Sequence of the first protein:
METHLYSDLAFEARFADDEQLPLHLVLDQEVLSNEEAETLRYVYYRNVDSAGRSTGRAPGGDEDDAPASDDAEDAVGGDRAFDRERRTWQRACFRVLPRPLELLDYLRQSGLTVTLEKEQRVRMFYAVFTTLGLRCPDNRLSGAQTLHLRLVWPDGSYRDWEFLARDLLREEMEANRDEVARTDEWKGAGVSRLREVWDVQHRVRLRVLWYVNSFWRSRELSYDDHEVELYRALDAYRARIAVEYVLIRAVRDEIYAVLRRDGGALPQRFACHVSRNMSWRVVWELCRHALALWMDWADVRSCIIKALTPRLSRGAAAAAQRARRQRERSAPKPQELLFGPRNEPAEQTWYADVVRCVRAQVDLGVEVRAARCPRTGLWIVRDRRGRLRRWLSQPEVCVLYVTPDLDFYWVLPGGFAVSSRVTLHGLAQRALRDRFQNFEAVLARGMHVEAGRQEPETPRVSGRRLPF

Interface contacts:
Residue P387 in the first protein is in contact with residue V23 in the second protein (closest heavy-atom distance 3.7 Å).
Residue F539 in the first protein interacts with residue L24 in the second protein (closest heavy-atom distance 3.6 Å).
Residue D319 in the first protein is in contact with residue R59 in the second protein (closest heavy-atom distance 3.4 Å).
Residue R372 in the first protein is in contact with residue M42 in the second protein (closest heavy-atom distance 2.8 Å).
Residue L501 in the first protein is in contact with residue E20 in the second protein (closest heavy-atom distance 4.1 Å).
Residue G384 in the first protein is in contact with residue L24 in the second protein (closest heavy-atom distance 4.0 Å).
Residue G384 in the first protein interacts with residue C26 in the second protein (closest heavy-atom distance 3.3 Å).
Residue Q321 in the first protein interacts with residue L52 in the second protein (closest heavy-atom distance 4.0 Å).
Residue L386 in the first protein is in contact with residue V23 in the second protein (closest heavy-atom distance 3.5 Å).
Residue C392 in the first protein contacts residue P18 in the second protein (closest heavy-atom distance 3.4 Å).
Residue H393 in the first protein contacts residue E17 in the second protein (closest heavy-atom distance 3.4 Å).
Residue W404 in the first protein is in contact with residue P27 in the second protein (closest heavy-atom distance 3.5 Å).
Residue W404 in the first protein contacts residue L24 in the second protein (closest heavy-atom distance 3.6 Å).
Residue Y365 in the first protein interacts with residue R48 in the second protein (closest heavy-atom distance 3.7 Å).
Residue V320 in the first protein is in contact with residue R59 in the second protein (closest heavy-atom distance 3.4 Å).
Residue L164 in the first protein contacts residue Y60 in the second protein (closest heavy-atom distance 3.2 Å).
Residue I361 in the first protein contacts residue E49 in the second protein (closest heavy-atom distance 3.8 Å).
Residue Y376 in the first protein contacts residue A39 in the second protein (closest heavy-atom distance 3.7 Å).
Residue V320 in the first protein contacts residue V56 in the second protein (closest heavy-atom distance 3.3 Å).
Residue R401 in the first protein interacts with residue V30 in the second protein (closest heavy-atom distance 3.8 Å).
Residue L386 in the first protein contacts residue L24 in the second protein (closest heavy-atom distance 3.4 Å).
Residue F539 in the first protein contacts residue V23 in the second protein (closest heavy-atom distance 4.1 Å).
Residue G383 in the first protein interacts with residue C26 in the second protein (closest heavy-atom distance 3.3 Å).
Residue V394 in the first protein contacts residue F16 in the second protein (closest heavy-atom distance 2.9 Å).
Residue D167 in the first protein interacts with residue R59 in the second protein (closest heavy-atom distance 4.0 Å).
Residue Q388 in the first protein is in contact with residue P18 in the second protein (closest heavy-atom distance 3.7 Å).
Residue Q388 in the first protein contacts residue N22 in the second protein (closest heavy-atom distance 3.3 Å).
Residue A385 in the first protein is in contact with residue C26 in the second protein (closest heavy-atom distance 4.1 Å).
Residue A418 in the first protein interacts with residue R48 in the second protein (closest heavy-atom distance 4.0 Å).
Residue R498 in the first protein is in contact with residue E17 in the second protein (closest heavy-atom distance 3.1 Å).
Residue L379 in the first protein contacts residue L35 in the second protein (closest heavy-atom distance 3.7 Å).
Residue R166 in the first protein interacts with residue Y60 in the second protein (closest heavy-atom distance 3.3 Å).
Residue W404 in the first protein interacts with residue R25 in the second protein (closest heavy-atom distance 3.5 Å).
Residue E405 in the first protein contacts residue L31 in the second protein (closest heavy-atom distance 3.9 Å).
Residue R369 in the first protein is in contact with residue W47 in the second protein (closest heavy-atom distance 2.4 Å).
Residue R358 in the first protein interacts with residue D50 in the second protein (closest heavy-atom distance 3.8 Å).
Residue R408 in the first protein is in contact with residue L34 in the second protein (closest heavy-atom distance 3.5 Å).
Residue R401 in the first protein interacts with residue L31 in the second protein (closest heavy-atom distance 3.7 Å).
Residue A362 in the first protein is in contact with residue E49 in the second protein (closest heavy-atom distance 3.7 Å).
Residue L501 in the first protein contacts residue H19 in the second protein (closest heavy-atom distance 3.3 Å).
Residue R380 in the first protein interacts with residue E36 in the second protein (closest heavy-atom distance 3.4 Å).
Residue R401 in the first protein interacts with residue E28 in the second protein (closest heavy-atom distance 3.6 Å).
Residue S395 in the first protein contacts residue F15 in the second protein (closest heavy-atom distance 3.7 Å).
Residue G384 in the first protein contacts residue R25 in the second protein (closest heavy-atom distance 3.7 Å).
Residue V394 in the first protein interacts with residue F15 in the second protein (closest heavy-atom distance 3.7 Å).
Residue Q388 in the first protein contacts residue E20 in the second protein (closest heavy-atom distance 3.9 Å).
Residue R380 in the first protein is in contact with residue R32 in the second protein (closest heavy-atom distance 3.2 Å).
Residue A385 in the first protein interacts with residue L24 in the second protein (closest heavy-atom distance 3.6 Å).
Residue H393 in the first protein is in contact with residue F16 in the second protein (closest heavy-atom distance 3.5 Å).
Residue Q388 in the first protein is in contact with residue H19 in the second protein (closest heavy-atom distance 3.6 Å).
Residue R389 in the first protein interacts with residue E20 in the second protein (closest heavy-atom distance 3.4 Å).
Residue R396 in the first protein contacts residue F16 in the second protein (closest heavy-atom distance 3.4 Å).
Residue Y376 in the first protein interacts with residue L35 in the second protein (closest heavy-atom distance 3.6 Å).
Residue L501 in the first protein contacts residue P18 in the second protein (closest heavy-atom distance 3.7 Å).
Residue T499 in the first protein is in contact with residue H19 in the second protein (closest heavy-atom distance 4.2 Å).
Residue R358 in the first protein interacts with residue E49 in the second protein (closest heavy-atom distance 2.9 Å).
Residue A391 in the first protein is in contact with residue P18 in the second protein (closest heavy-atom distance 3.8 Å).
Residue H322 in the first protein contacts residue R59 in the second protein (closest heavy-atom distance 3.7 Å).
Residue R408 in the first protein contacts residue L35 in the second protein (closest heavy-atom distance 3.7 Å).
Residue H393 in the first protein interacts with residue P18 in the second protein (closest heavy-atom distance 3.5 Å).

Sequence of the second protein:
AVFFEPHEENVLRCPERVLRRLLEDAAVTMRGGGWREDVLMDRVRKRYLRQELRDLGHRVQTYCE

These two protein chains interact to form a complex.